Sequence of the second protein:
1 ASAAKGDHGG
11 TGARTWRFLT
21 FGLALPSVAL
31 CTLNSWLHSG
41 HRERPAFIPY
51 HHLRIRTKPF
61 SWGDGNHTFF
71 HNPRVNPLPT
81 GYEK

Sequence of the first protein:
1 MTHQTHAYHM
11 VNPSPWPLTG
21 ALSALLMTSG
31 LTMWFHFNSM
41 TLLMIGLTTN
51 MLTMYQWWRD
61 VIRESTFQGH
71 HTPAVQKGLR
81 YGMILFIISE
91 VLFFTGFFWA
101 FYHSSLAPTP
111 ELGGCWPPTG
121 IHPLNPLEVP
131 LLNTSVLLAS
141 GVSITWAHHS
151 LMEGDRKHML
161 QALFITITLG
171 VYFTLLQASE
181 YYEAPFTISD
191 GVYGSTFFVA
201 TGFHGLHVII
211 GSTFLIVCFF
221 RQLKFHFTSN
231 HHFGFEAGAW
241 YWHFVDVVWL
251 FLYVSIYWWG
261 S

This data describes a binding interaction between two proteins.

Interface contacts:
Residue E128 in the first protein interacts with residue S35 in the second protein (closest heavy-atom distance 3.3 Å).
Residue F186 in the first protein is in contact with residue N76 in the second protein (closest heavy-atom distance 3.7 Å).
Residue E183 in the first protein interacts with residue R42 in the second protein (closest heavy-atom distance 2.5 Å).
Residue V142 in the first protein interacts with residue A24 in the second protein (closest heavy-atom distance 3.5 Å).
Residue L132 in the first protein contacts residue T32 in the second protein (closest heavy-atom distance 3.9 Å).
Residue I188 in the first protein is in contact with residue F60 in the second protein (closest heavy-atom distance 3.8 Å).
Residue S189 in the first protein interacts with residue I55 in the second protein (closest heavy-atom distance 2.8 Å).
Residue G191 in the first protein is in contact with residue H52 in the second protein (closest heavy-atom distance 3.4 Å).
Residue W146 in the first protein is in contact with residue R17 in the second protein (closest heavy-atom distance 3.3 Å).
Residue H149 in the first protein interacts with residue W16 in the second protein (closest heavy-atom distance 3.9 Å).
Residue V142 in the first protein is in contact with residue W16 in the second protein (closest heavy-atom distance 4.0 Å).
Residue G191 in the first protein interacts with residue I55 in the second protein (closest heavy-atom distance 3.8 Å).
Residue L127 in the first protein interacts with residue N34 in the second protein (closest heavy-atom distance 3.6 Å).
Residue Y182 in the first protein contacts residue F70 in the second protein (closest heavy-atom distance 3.8 Å).
Residue Q161 in the first protein contacts residue F21 in the second protein (closest heavy-atom distance 3.3 Å).
Residue Y182 in the first protein is in contact with residue N72 in the second protein (closest heavy-atom distance 2.9 Å).
Residue T187 in the first protein contacts residue T68 in the second protein (closest heavy-atom distance 3.5 Å).
Residue N38 in the first protein is in contact with residue S61 in the second protein (closest heavy-atom distance 3.6 Å).
Residue P185 in the first protein interacts with residue N76 in the second protein (closest heavy-atom distance 3.5 Å).
Residue S135 in the first protein contacts residue V28 in the second protein (closest heavy-atom distance 3.8 Å).
Residue E153 in the first protein interacts with residue A13 in the second protein (closest heavy-atom distance 3.3 Å).
Residue A184 in the first protein contacts residue N76 in the second protein (closest heavy-atom distance 3.1 Å).
Residue H149 in the first protein contacts residue G12 in the second protein (closest heavy-atom distance 3.9 Å).
Residue A184 in the first protein contacts residue V75 in the second protein (closest heavy-atom distance 3.9 Å).
Residue D190 in the first protein interacts with residue R54 in the second protein (closest heavy-atom distance 3.2 Å).
Residue E183 in the first protein is in contact with residue H41 in the second protein (closest heavy-atom distance 3.7 Å).
Residue E183 in the first protein contacts residue N72 in the second protein (closest heavy-atom distance 3.5 Å).
Residue T145 in the first protein interacts with residue W16 in the second protein (closest heavy-atom distance 3.4 Å).
Residue H122 in the first protein is in contact with residue P45 in the second protein (closest heavy-atom distance 3.5 Å).
Residue H149 in the first protein is in contact with residue A13 in the second protein (closest heavy-atom distance 3.8 Å).
Residue S189 in the first protein contacts residue R56 in the second protein (closest heavy-atom distance 2.8 Å).
Residue W146 in the first protein interacts with residue W16 in the second protein (closest heavy-atom distance 3.5 Å).
Residue I188 in the first protein interacts with residue T68 in the second protein (closest heavy-atom distance 3.3 Å).
Residue S189 in the first protein is in contact with residue R54 in the second protein (closest heavy-atom distance 3.5 Å).
Residue H36 in the first protein interacts with residue K58 in the second protein (closest heavy-atom distance 3.9 Å).
Residue W146 in the first protein is in contact with residue T20 in the second protein (closest heavy-atom distance 3.7 Å).
Residue W34 in the first protein is in contact with residue W62 in the second protein (closest heavy-atom distance 3.5 Å).
Residue H158 in the first protein is in contact with residue R17 in the second protein (closest heavy-atom distance 3.9 Å).
Residue L131 in the first protein contacts residue C31 in the second protein (closest heavy-atom distance 3.9 Å).
Residue S150 in the first protein interacts with residue A13 in the second protein (closest heavy-atom distance 3.8 Å).
Residue G120 in the first protein contacts residue L53 in the second protein (closest heavy-atom distance 3.8 Å).
Residue Y172 in the first protein is in contact with residue T32 in the second protein (closest heavy-atom distance 3.0 Å).
Residue W146 in the first protein interacts with residue F21 in the second protein (closest heavy-atom distance 3.6 Å).
Residue I165 in the first protein interacts with residue F21 in the second protein (closest heavy-atom distance 3.6 Å).
Residue A139 in the first protein is in contact with residue A24 in the second protein (closest heavy-atom distance 3.6 Å).
Residue L112 in the first protein interacts with residue H52 in the second protein (closest heavy-atom distance 3.9 Å).
Residue E183 in the first protein is in contact with residue V75 in the second protein (closest heavy-atom distance 3.5 Å).
Residue E128 in the first protein is in contact with residue H38 in the second protein (closest heavy-atom distance 3.2 Å).
Residue I121 in the first protein is in contact with residue L53 in the second protein (closest heavy-atom distance 3.9 Å).
Residue W146 in the first protein is in contact with residue A13 in the second protein (closest heavy-atom distance 3.6 Å).
Residue E153 in the first protein interacts with residue G12 in the second protein (closest heavy-atom distance 3.9 Å).
Residue V142 in the first protein contacts residue T20 in the second protein (closest heavy-atom distance 3.4 Å).
Residue F35 in the first protein interacts with residue K58 in the second protein (closest heavy-atom distance 2.8 Å).
Residue Y182 in the first protein contacts residue H71 in the second protein (closest heavy-atom distance 3.4 Å).
Residue E111 in the first protein interacts with residue H52 in the second protein (closest heavy-atom distance 3.3 Å).
Residue A139 in the first protein is in contact with residue V28 in the second protein (closest heavy-atom distance 3.9 Å).
Residue V136 in the first protein interacts with residue V28 in the second protein (closest heavy-atom distance 3.9 Å).
Residue T119 in the first protein interacts with residue H52 in the second protein (closest heavy-atom distance 2.6 Å).
Residue S143 in the first protein interacts with residue T20 in the second protein (closest heavy-atom distance 3.7 Å).
Residue W34 in the first protein is in contact with residue S61 in the second protein (closest heavy-atom distance 2.9 Å).